This data describes a binding interaction between two proteins.

Sequence of protein 1:
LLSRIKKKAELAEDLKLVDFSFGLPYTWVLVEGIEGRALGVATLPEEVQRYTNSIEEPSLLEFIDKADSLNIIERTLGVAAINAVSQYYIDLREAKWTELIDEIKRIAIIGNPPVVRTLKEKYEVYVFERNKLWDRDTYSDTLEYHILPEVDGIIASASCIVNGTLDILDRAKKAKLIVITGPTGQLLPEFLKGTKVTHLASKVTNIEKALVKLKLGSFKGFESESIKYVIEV

Contacts between the two chains:
Residue F28 in protein 2 contacts residue K231 in protein 1 (closest heavy-atom distance 2.9 Å).
Residue S234 in protein 2 interacts with residue Y58 in protein 1 (closest heavy-atom distance 3.5 Å).
Residue L30 in protein 2 contacts residue Y58 in protein 1 (closest heavy-atom distance 3.5 Å).
Residue I80 in protein 2 is in contact with residue L232 in protein 1 (closest heavy-atom distance 3.1 Å).
Residue I62 in protein 2 is in contact with residue L232 in protein 1 (closest heavy-atom distance 3.4 Å).
Residue Y58 in protein 2 contacts residue P31 in protein 1 (closest heavy-atom distance 3.6 Å).
Residue I62 in protein 2 contacts residue K229 in protein 1 (closest heavy-atom distance 3.9 Å).
Residue I80 in protein 2 interacts with residue G233 in protein 1 (closest heavy-atom distance 3.7 Å).
Residue L30 in protein 2 interacts with residue L30 in protein 1 (closest heavy-atom distance 3.8 Å).
Residue P52 in protein 2 interacts with residue L30 in protein 1 (closest heavy-atom distance 4.0 Å).
Residue L232 in protein 2 is in contact with residue I80 in protein 1 (closest heavy-atom distance 3.1 Å).
Residue L232 in protein 2 is in contact with residue F26 in protein 1 (closest heavy-atom distance 3.6 Å).
Residue E63 in protein 2 contacts residue K229 in protein 1 (closest heavy-atom distance 2.9 Å).
Residue K229 in protein 2 interacts with residue I62 in protein 1 (closest heavy-atom distance 4.1 Å).
Residue L30 in protein 2 contacts residue P52 in protein 1 (closest heavy-atom distance 3.8 Å).
Residue K231 in protein 2 contacts residue F26 in protein 1 (closest heavy-atom distance 3.4 Å).
Residue F70 in protein 2 is in contact with residue L232 in protein 1 (closest heavy-atom distance 3.7 Å).
Residue L232 in protein 2 interacts with residue P65 in protein 1 (closest heavy-atom distance 4.0 Å).
Residue F28 in protein 2 contacts residue L30 in protein 1 (closest heavy-atom distance 3.0 Å).
Residue F26 in protein 2 is in contact with residue K231 in protein 1 (closest heavy-atom distance 3.4 Å).
Residue P65 in protein 2 interacts with residue L232 in protein 1 (closest heavy-atom distance 4.0 Å).
Residue G233 in protein 2 interacts with residue T59 in protein 1 (closest heavy-atom distance 3.7 Å).
Residue G233 in protein 2 interacts with residue I80 in protein 1 (closest heavy-atom distance 3.6 Å).
Residue T59 in protein 2 is in contact with residue G233 in protein 1 (closest heavy-atom distance 3.8 Å).
Residue Y58 in protein 2 interacts with residue L30 in protein 1 (closest heavy-atom distance 3.5 Å).
Residue L30 in protein 2 contacts residue F28 in protein 1 (closest heavy-atom distance 3.0 Å).
Residue S234 in protein 2 is in contact with residue N60 in protein 1 (closest heavy-atom distance 4.1 Å).
Residue K229 in protein 2 interacts with residue E63 in protein 1 (closest heavy-atom distance 2.8 Å).
Residue L232 in protein 2 is in contact with residue F70 in protein 1 (closest heavy-atom distance 3.7 Å).
Residue L232 in protein 2 is in contact with residue L84 in protein 1 (closest heavy-atom distance 3.9 Å).
Residue L232 in protein 2 is in contact with residue I62 in protein 1 (closest heavy-atom distance 3.5 Å).
Residue L84 in protein 2 interacts with residue L232 in protein 1 (closest heavy-atom distance 3.9 Å).
Residue P65 in protein 2 is in contact with residue V228 in protein 1 (closest heavy-atom distance 3.6 Å).
Residue P52 in protein 2 is in contact with residue P52 in protein 1 (closest heavy-atom distance 3.6 Å).
Residue Y58 in protein 2 is in contact with residue G233 in protein 1 (closest heavy-atom distance 3.3 Å).
Residue D25 in protein 2 contacts residue K231 in protein 1 (closest heavy-atom distance 3.4 Å).
Residue F26 in protein 2 contacts residue V228 in protein 1 (closest heavy-atom distance 4.0 Å).
Residue L232 in protein 2 interacts with residue N60 in protein 1 (closest heavy-atom distance 2.8 Å).
Residue S27 in protein 2 interacts with residue S27 in protein 1 (closest heavy-atom distance 3.0 Å).
Residue G29 in protein 2 interacts with residue F28 in protein 1 (closest heavy-atom distance 3.8 Å).
Residue G233 in protein 2 is in contact with residue Y58 in protein 1 (closest heavy-atom distance 3.3 Å).
Residue F26 in protein 2 interacts with residue L232 in protein 1 (closest heavy-atom distance 3.6 Å).
Residue T50 in protein 2 contacts residue L30 in protein 1 (closest heavy-atom distance 3.8 Å).
Residue K231 in protein 2 is in contact with residue S27 in protein 1 (closest heavy-atom distance 3.7 Å).
Residue V228 in protein 2 is in contact with residue F26 in protein 1 (closest heavy-atom distance 4.1 Å).
Residue Y58 in protein 2 interacts with residue S234 in protein 1 (closest heavy-atom distance 3.5 Å).
Residue S27 in protein 2 is in contact with residue K231 in protein 1 (closest heavy-atom distance 3.7 Å).
Residue G29 in protein 2 is in contact with residue L30 in protein 1 (closest heavy-atom distance 4.1 Å).
Residue F28 in protein 2 contacts residue G29 in protein 1 (closest heavy-atom distance 3.8 Å).
Residue V228 in protein 2 contacts residue P65 in protein 1 (closest heavy-atom distance 3.8 Å).
Residue Y58 in protein 2 is in contact with residue F235 in protein 1 (closest heavy-atom distance 3.1 Å).
Residue K231 in protein 2 interacts with residue F28 in protein 1 (closest heavy-atom distance 2.9 Å).
Residue V55 in protein 2 contacts residue K146 in protein 1 (closest heavy-atom distance 3.3 Å).
Residue F235 in protein 2 is in contact with residue Y58 in protein 1 (closest heavy-atom distance 3.1 Å).
Residue P52 in protein 2 interacts with residue K146 in protein 1 (closest heavy-atom distance 2.8 Å).
Residue G29 in protein 2 contacts residue G29 in protein 1 (closest heavy-atom distance 3.5 Å).
Residue K231 in protein 2 interacts with residue D25 in protein 1 (closest heavy-atom distance 3.5 Å).
Residue P31 in protein 2 is in contact with residue Y58 in protein 1 (closest heavy-atom distance 3.6 Å).
Residue L30 in protein 2 interacts with residue T50 in protein 1 (closest heavy-atom distance 3.8 Å).
Residue N60 in protein 2 interacts with residue L232 in protein 1 (closest heavy-atom distance 2.7 Å).

Sequence of protein 2:
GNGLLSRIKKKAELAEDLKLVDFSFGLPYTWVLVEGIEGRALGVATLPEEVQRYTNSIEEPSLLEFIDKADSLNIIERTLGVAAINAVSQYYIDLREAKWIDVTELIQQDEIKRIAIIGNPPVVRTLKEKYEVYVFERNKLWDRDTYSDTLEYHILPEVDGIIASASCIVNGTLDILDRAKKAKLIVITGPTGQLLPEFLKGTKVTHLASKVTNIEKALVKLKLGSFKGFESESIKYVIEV